Sequence of the first protein:
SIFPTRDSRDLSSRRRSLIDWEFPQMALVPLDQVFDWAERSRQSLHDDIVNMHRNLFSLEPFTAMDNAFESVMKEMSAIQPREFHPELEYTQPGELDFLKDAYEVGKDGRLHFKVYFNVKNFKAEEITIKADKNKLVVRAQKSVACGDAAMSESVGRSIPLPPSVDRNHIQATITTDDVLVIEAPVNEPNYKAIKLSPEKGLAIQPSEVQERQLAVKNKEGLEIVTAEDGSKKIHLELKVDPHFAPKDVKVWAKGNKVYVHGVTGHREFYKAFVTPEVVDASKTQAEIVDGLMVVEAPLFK

Interface contacts:
Residue A173 in the first protein contacts residue T6 in the second protein (closest heavy-atom distance 3.2 Å).
Residue D21 in the first protein is in contact with residue R43 in the second protein (closest heavy-atom distance 3.1 Å).
Residue Q26 in the first protein is in contact with residue V35 in the second protein (closest heavy-atom distance 3.4 Å).
Residue E126 in the first protein contacts residue R7 in the second protein (closest heavy-atom distance 3.1 Å).
Residue A125 in the first protein contacts residue P5 in the second protein (closest heavy-atom distance 3.3 Å).
Residue E184 in the first protein contacts residue R15 in the second protein (closest heavy-atom distance 3.2 Å).
Residue T177 in the first protein contacts residue R10 in the second protein (closest heavy-atom distance 3.3 Å).
Residue I175 in the first protein interacts with residue D8 in the second protein (closest heavy-atom distance 2.7 Å).
Residue P5 in the first protein interacts with residue A125 in the second protein (closest heavy-atom distance 3.3 Å).
Residue I3 in the first protein interacts with residue I130 in the second protein (closest heavy-atom distance 2.9 Å).
Residue E105 in the first protein is in contact with residue R16 in the second protein (closest heavy-atom distance 3.1 Å).
Residue R7 in the first protein contacts residue D179 in the second protein (closest heavy-atom distance 3.1 Å).
Residue S13 in the first protein interacts with residue I50 in the second protein (closest heavy-atom distance 3.3 Å).
Residue A39 in the first protein contacts residue I20 in the second protein (closest heavy-atom distance 3.4 Å).
Residue E126 in the first protein contacts residue F4 in the second protein (closest heavy-atom distance 3.2 Å).
Residue V35 in the first protein is in contact with residue F24 in the second protein (closest heavy-atom distance 3.4 Å).
Residue T6 in the first protein interacts with residue T174 in the second protein (closest heavy-atom distance 3.1 Å).
Residue I50 in the first protein interacts with residue S13 in the second protein (closest heavy-atom distance 3.4 Å).
Residue L32 in the first protein contacts residue M27 in the second protein (closest heavy-atom distance 3.4 Å).
Residue I130 in the first protein interacts with residue I3 in the second protein (closest heavy-atom distance 2.8 Å).
Residue L46 in the first protein interacts with residue R16 in the second protein (closest heavy-atom distance 3.3 Å).
Residue P5 in the first protein contacts residue A173 in the second protein (closest heavy-atom distance 3.3 Å).
Residue L46 in the first protein contacts residue R17 in the second protein (closest heavy-atom distance 3.4 Å).
Residue R43 in the first protein is in contact with residue D21 in the second protein (closest heavy-atom distance 2.5 Å).
Residue S18 in the first protein interacts with residue K108 in the second protein (closest heavy-atom distance 3.1 Å).
Residue Q26 in the first protein contacts residue G110 in the second protein (closest heavy-atom distance 3.1 Å).
Residue T177 in the first protein interacts with residue S9 in the second protein (closest heavy-atom distance 3.1 Å).
Residue T6 in the first protein interacts with residue A173 in the second protein (closest heavy-atom distance 3.0 Å).
Residue F24 in the first protein contacts residue G107 in the second protein (closest heavy-atom distance 3.2 Å).
Residue Q26 in the first protein interacts with residue V30 in the second protein (closest heavy-atom distance 2.7 Å).
Residue R7 in the first protein interacts with residue I175 in the second protein (closest heavy-atom distance 3.2 Å).
Residue L12 in the first protein is in contact with residue D178 in the second protein (closest heavy-atom distance 3.0 Å).
Residue P5 in the first protein interacts with residue I128 in the second protein (closest heavy-atom distance 3.3 Å).
Residue D8 in the first protein is in contact with residue I175 in the second protein (closest heavy-atom distance 2.7 Å).
Residue T6 in the first protein is in contact with residue I175 in the second protein (closest heavy-atom distance 2.9 Å).
Residue W38 in the first protein contacts residue L19 in the second protein (closest heavy-atom distance 3.3 Å).
Residue A173 in the first protein interacts with residue P5 in the second protein (closest heavy-atom distance 3.2 Å).
Residue S42 in the first protein interacts with residue I20 in the second protein (closest heavy-atom distance 3.4 Å).
Residue D11 in the first protein is in contact with residue T177 in the second protein (closest heavy-atom distance 3.4 Å).
Residue S2 in the first protein contacts residue I130 in the second protein (closest heavy-atom distance 3.4 Å).
Residue K108 in the first protein is in contact with residue W22 in the second protein (closest heavy-atom distance 3.3 Å).
Residue R16 in the first protein is in contact with residue E105 in the second protein (closest heavy-atom distance 2.8 Å).
Residue K108 in the first protein is in contact with residue S18 in the second protein (closest heavy-atom distance 2.6 Å).
Residue G110 in the first protein interacts with residue Q26 in the second protein (closest heavy-atom distance 3.0 Å).
Residue I175 in the first protein interacts with residue T6 in the second protein (closest heavy-atom distance 2.6 Å).
Residue R17 in the first protein interacts with residue L46 in the second protein (closest heavy-atom distance 3.4 Å).
Residue T174 in the first protein interacts with residue T6 in the second protein (closest heavy-atom distance 3.3 Å).
Residue R7 in the first protein contacts residue T176 in the second protein (closest heavy-atom distance 2.9 Å).
Residue W22 in the first protein is in contact with residue K108 in the second protein (closest heavy-atom distance 3.3 Å).
Residue R10 in the first protein contacts residue T177 in the second protein (closest heavy-atom distance 3.0 Å).
Residue T129 in the first protein is in contact with residue S2 in the second protein (closest heavy-atom distance 3.4 Å).
Residue G107 in the first protein is in contact with residue F24 in the second protein (closest heavy-atom distance 3.4 Å).
Residue D178 in the first protein contacts residue D11 in the second protein (closest heavy-atom distance 3.3 Å).
Residue I175 in the first protein contacts residue R7 in the second protein (closest heavy-atom distance 3.2 Å).
Residue V30 in the first protein is in contact with residue Q26 in the second protein (closest heavy-atom distance 2.8 Å).
Residue R10 in the first protein interacts with residue T176 in the second protein (closest heavy-atom distance 3.3 Å).
Residue S2 in the first protein interacts with residue T129 in the second protein (closest heavy-atom distance 3.1 Å).
Residue I128 in the first protein is in contact with residue F4 in the second protein (closest heavy-atom distance 3.4 Å).
Residue D178 in the first protein is in contact with residue L12 in the second protein (closest heavy-atom distance 3.1 Å).
Residue I130 in the first protein contacts residue S2 in the second protein (closest heavy-atom distance 3.0 Å).

Sequence of the second protein:
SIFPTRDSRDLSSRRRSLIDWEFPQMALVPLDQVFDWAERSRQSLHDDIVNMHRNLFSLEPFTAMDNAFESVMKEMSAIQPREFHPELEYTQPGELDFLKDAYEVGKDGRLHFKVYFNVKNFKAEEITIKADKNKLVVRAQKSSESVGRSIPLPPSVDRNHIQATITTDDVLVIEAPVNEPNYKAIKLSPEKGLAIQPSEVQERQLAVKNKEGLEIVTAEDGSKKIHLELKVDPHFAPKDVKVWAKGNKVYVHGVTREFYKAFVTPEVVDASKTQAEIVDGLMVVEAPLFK

These two protein chains interact to form a complex.